These two protein chains interact to form a complex.

Interface contacts:
Residue Y58 in the second protein contacts residue E104 in the first protein (closest heavy-atom distance 3.4 Å).
Residue Y45 in the second protein is in contact with residue H102 in the first protein (closest heavy-atom distance 3.2 Å).
Residue F49 in the second protein is in contact with residue R106 in the first protein (closest heavy-atom distance 3.9 Å).
Residue N91 in the second protein is in contact with residue F88 in the first protein (closest heavy-atom distance 3.3 Å).
Residue E40 in the second protein contacts residue Q105 in the first protein (closest heavy-atom distance 3.4 Å).
Residue I92 in the second protein is in contact with residue F88 in the first protein (closest heavy-atom distance 3.4 Å).
Residue A23 in the second protein is in contact with residue P117 in the first protein (closest heavy-atom distance 3.8 Å).
Residue F77 in the second protein contacts residue E25 in the first protein (closest heavy-atom distance 3.3 Å).
Residue F41 in the second protein interacts with residue N109 in the first protein (closest heavy-atom distance 2.7 Å).
Residue P100 in the second protein contacts residue P85 in the first protein (closest heavy-atom distance 3.9 Å).
Residue A42 in the second protein contacts residue N109 in the first protein (closest heavy-atom distance 3.5 Å).
Residue L16 in the second protein is in contact with residue Y114 in the first protein (closest heavy-atom distance 3.5 Å).
Residue F49 in the second protein contacts residue N109 in the first protein (closest heavy-atom distance 3.5 Å).
Residue K18 in the second protein interacts with residue Q121 in the first protein (closest heavy-atom distance 3.6 Å).
Residue Q68 in the second protein is in contact with residue F107 in the first protein (closest heavy-atom distance 3.9 Å).
Residue W56 in the second protein interacts with residue R106 in the first protein (closest heavy-atom distance 3.3 Å).
Residue F55 in the second protein interacts with residue V99 in the first protein (closest heavy-atom distance 3.9 Å).
Residue Y12 in the second protein is in contact with residue Y114 in the first protein (closest heavy-atom distance 3.6 Å).
Residue L22 in the second protein interacts with residue L118 in the first protein (closest heavy-atom distance 3.7 Å).
Residue F41 in the second protein interacts with residue Q105 in the first protein (closest heavy-atom distance 3.3 Å).
Residue T26 in the second protein interacts with residue R123 in the first protein (closest heavy-atom distance 3.6 Å).
Residue D57 in the second protein interacts with residue R110 in the first protein (closest heavy-atom distance 3.1 Å).
Residue F41 in the second protein interacts with residue Y108 in the first protein (closest heavy-atom distance 3.4 Å).
Residue F55 in the second protein is in contact with residue L91 in the first protein (closest heavy-atom distance 3.7 Å).
Residue L86 in the second protein interacts with residue E90 in the first protein (closest heavy-atom distance 3.8 Å).
Residue S19 in the second protein contacts residue Y114 in the first protein (closest heavy-atom distance 3.3 Å).
Residue L99 in the second protein contacts residue M87 in the first protein (closest heavy-atom distance 3.1 Å).
Residue K51 in the second protein interacts with residue R110 in the first protein (closest heavy-atom distance 3.6 Å).
Residue T26 in the second protein interacts with residue A120 in the first protein (closest heavy-atom distance 3.7 Å).
Residue Y45 in the second protein is in contact with residue R106 in the first protein (closest heavy-atom distance 2.6 Å).
Residue D57 in the second protein interacts with residue R103 in the first protein (closest heavy-atom distance 3.5 Å).
Residue P94 in the second protein interacts with residue F88 in the first protein (closest heavy-atom distance 3.9 Å).
Residue D47 in the second protein contacts residue R106 in the first protein (closest heavy-atom distance 2.8 Å).
Residue F77 in the second protein interacts with residue A28 in the first protein (closest heavy-atom distance 3.4 Å).
Residue F55 in the second protein is in contact with residue R103 in the first protein (closest heavy-atom distance 2.5 Å).
Residue Y58 in the second protein is in contact with residue A100 in the first protein (closest heavy-atom distance 3.4 Å).
Residue P43 in the second protein interacts with residue N109 in the first protein (closest heavy-atom distance 3.5 Å).
Residue A42 in the second protein contacts residue Q105 in the first protein (closest heavy-atom distance 3.6 Å).
Residue S19 in the second protein contacts residue P117 in the first protein (closest heavy-atom distance 3.1 Å).
Residue F77 in the second protein interacts with residue R29 in the first protein (closest heavy-atom distance 3.6 Å).
Residue I52 in the second protein contacts residue R110 in the first protein (closest heavy-atom distance 3.5 Å).
Residue F41 in the second protein interacts with residue A112 in the first protein (closest heavy-atom distance 3.5 Å).
Residue H66 in the second protein interacts with residue F107 in the first protein (closest heavy-atom distance 3.7 Å).
Residue L22 in the second protein is in contact with residue P117 in the first protein (closest heavy-atom distance 3.4 Å).
Residue W56 in the second protein is in contact with residue R103 in the first protein (closest heavy-atom distance 3.4 Å).
Residue V82 in the second protein is in contact with residue E90 in the first protein (closest heavy-atom distance 3.4 Å).
Residue I92 in the second protein contacts residue L91 in the first protein (closest heavy-atom distance 3.7 Å).
Residue R78 in the second protein is in contact with residue W24 in the first protein (closest heavy-atom distance 3.2 Å).
Residue F49 in the second protein is in contact with residue R110 in the first protein (closest heavy-atom distance 2.8 Å).
Residue D57 in the second protein contacts residue R106 in the first protein (closest heavy-atom distance 2.9 Å).
Residue N72 in the second protein contacts residue R29 in the first protein (closest heavy-atom distance 2.8 Å).
Residue L86 in the second protein is in contact with residue D89 in the first protein (closest heavy-atom distance 3.4 Å).
Residue Y58 in the second protein contacts residue R103 in the first protein (closest heavy-atom distance 3.7 Å).
Residue H66 in the second protein is in contact with residue E104 in the first protein (closest heavy-atom distance 3.0 Å).
Residue D48 in the second protein contacts residue Y114 in the first protein (closest heavy-atom distance 2.6 Å).
Residue L22 in the second protein contacts residue Q121 in the first protein (closest heavy-atom distance 3.8 Å).
Residue Q84 in the second protein contacts residue R103 in the first protein (closest heavy-atom distance 2.7 Å).
Residue W56 in the second protein interacts with residue H102 in the first protein (closest heavy-atom distance 3.5 Å).
Residue H66 in the second protein is in contact with residue Y108 in the first protein (closest heavy-atom distance 3.2 Å).
Residue L93 in the second protein contacts residue F88 in the first protein (closest heavy-atom distance 3.5 Å).

Sequence of the first protein:
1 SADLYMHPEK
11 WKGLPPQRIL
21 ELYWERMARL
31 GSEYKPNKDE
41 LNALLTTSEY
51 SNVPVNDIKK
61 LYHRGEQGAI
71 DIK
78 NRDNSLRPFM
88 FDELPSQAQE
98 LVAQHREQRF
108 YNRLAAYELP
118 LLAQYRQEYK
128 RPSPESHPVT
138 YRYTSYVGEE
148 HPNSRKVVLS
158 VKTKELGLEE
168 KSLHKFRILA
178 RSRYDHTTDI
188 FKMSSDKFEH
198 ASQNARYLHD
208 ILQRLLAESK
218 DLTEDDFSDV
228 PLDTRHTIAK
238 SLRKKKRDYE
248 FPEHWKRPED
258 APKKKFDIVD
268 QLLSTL

Sequence of the second protein:
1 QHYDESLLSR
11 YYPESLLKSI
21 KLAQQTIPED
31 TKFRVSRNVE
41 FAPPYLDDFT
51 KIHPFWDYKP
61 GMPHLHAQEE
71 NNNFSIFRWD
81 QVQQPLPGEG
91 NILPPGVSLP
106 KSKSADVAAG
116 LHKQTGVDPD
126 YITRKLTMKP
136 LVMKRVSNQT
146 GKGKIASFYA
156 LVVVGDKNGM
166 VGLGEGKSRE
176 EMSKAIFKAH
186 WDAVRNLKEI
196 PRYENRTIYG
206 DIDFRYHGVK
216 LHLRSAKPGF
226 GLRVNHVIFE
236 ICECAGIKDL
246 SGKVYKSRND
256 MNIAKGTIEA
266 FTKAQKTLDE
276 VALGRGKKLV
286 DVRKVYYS